Residue-level contacts at the interface:
Residue R191 in chain B is in contact with residue L6 in chain A (closest heavy-atom distance 3.7 Å).
Residue K150 in chain B is in contact with residue L35 in chain A (closest heavy-atom distance 3.2 Å).
Residue T168 in chain B contacts residue I21 in chain A (closest heavy-atom distance 3.7 Å).
Residue H376 in chain B contacts residue M92 in chain A (closest heavy-atom distance 4.0 Å).
Residue S211 in chain B contacts residue E80 in chain A (closest heavy-atom distance 4.0 Å).
Residue A157 in chain B interacts with residue A28 in chain A (closest heavy-atom distance 4.2 Å).
Residue Y209 in chain B interacts with residue K88 in chain A (closest heavy-atom distance 3.8 Å).
Residue W194 in chain B contacts residue R87 in chain A (closest heavy-atom distance 3.8 Å).
Residue L188 in chain B is in contact with residue R10 in chain A (closest heavy-atom distance 3.7 Å).
Residue L160 in chain B is in contact with residue A28 in chain A (closest heavy-atom distance 3.8 Å).
Residue S208 in chain B contacts residue Y84 in chain A (closest heavy-atom distance 3.4 Å).
Residue Q292 in chain B interacts with residue R87 in chain A (closest heavy-atom distance 3.4 Å).
Residue L303 in chain B is in contact with residue K88 in chain A (closest heavy-atom distance 4.2 Å).
Residue H193 in chain B contacts residue R87 in chain A (closest heavy-atom distance 2.7 Å).
Residue L161 in chain B is in contact with residue L25 in chain A (closest heavy-atom distance 4.0 Å).
Residue K150 in chain B contacts residue K37 in chain A (closest heavy-atom distance 3.8 Å).
Residue H376 in chain B is in contact with residue K88 in chain A (closest heavy-atom distance 3.1 Å).
Residue L160 in chain B interacts with residue V31 in chain A (closest heavy-atom distance 4.2 Å).
Residue E296 in chain B is in contact with residue Q91 in chain A (closest heavy-atom distance 3.3 Å).
Residue S211 in chain B contacts residue S82 in chain A (closest heavy-atom distance 3.2 Å).
Residue K150 in chain B interacts with residue E34 in chain A (closest heavy-atom distance 2.7 Å).
Residue D206 in chain B contacts residue Y84 in chain A (closest heavy-atom distance 2.6 Å).
Residue A164 in chain B is in contact with residue L25 in chain A (closest heavy-atom distance 4.1 Å).
Residue L153 in chain B is in contact with residue V31 in chain A (closest heavy-atom distance 3.8 Å).
Residue A164 in chain B is in contact with residue I24 in chain A (closest heavy-atom distance 3.8 Å).
Residue K150 in chain B interacts with residue S36 in chain A (closest heavy-atom distance 3.5 Å).
Residue S211 in chain B is in contact with residue Y84 in chain A (closest heavy-atom distance 4.0 Å).
Residue L377 in chain B is in contact with residue M92 in chain A (closest heavy-atom distance 4.2 Å).
Residue K195 in chain B contacts residue G81 in chain A (closest heavy-atom distance 3.5 Å).
Residue K195 in chain B contacts residue H79 in chain A (closest heavy-atom distance 4.0 Å).
Residue H373 in chain B is in contact with residue M92 in chain A (closest heavy-atom distance 3.5 Å).
Residue L167 in chain B interacts with residue I21 in chain A (closest heavy-atom distance 3.3 Å).
Residue R197 in chain B interacts with residue P78 in chain A (closest heavy-atom distance 3.7 Å).
Residue Y369 in chain B contacts residue K95 in chain A (closest heavy-atom distance 3.2 Å).
Residue A164 in chain B is in contact with residue I21 in chain A (closest heavy-atom distance 3.9 Å).
Residue L161 in chain B interacts with residue A28 in chain A (closest heavy-atom distance 3.7 Å).
Residue Y369 in chain B interacts with residue M92 in chain A (closest heavy-atom distance 3.9 Å).
Residue R380 in chain B interacts with residue D89 in chain A (closest heavy-atom distance 4.0 Å).
Residue V171 in chain B contacts residue I21 in chain A (closest heavy-atom distance 3.7 Å).
Residue W194 in chain B contacts residue Y84 in chain A (closest heavy-atom distance 3.2 Å).
Residue H193 in chain B interacts with residue Y84 in chain A (closest heavy-atom distance 4.1 Å).
Residue Y369 in chain B is in contact with residue Y99 in chain A (closest heavy-atom distance 3.6 Å).
Residue A157 in chain B contacts residue V31 in chain A (closest heavy-atom distance 3.7 Å).
Residue L153 in chain B is in contact with residue L35 in chain A (closest heavy-atom distance 3.6 Å).
Residue Q299 in chain B interacts with residue Y84 in chain A (closest heavy-atom distance 3.5 Å).
Residue R380 in chain B is in contact with residue K88 in chain A (closest heavy-atom distance 4.1 Å).
Residue L153 in chain B interacts with residue E34 in chain A (closest heavy-atom distance 3.6 Å).
Residue K384 in chain B contacts residue D89 in chain A (closest heavy-atom distance 3.7 Å).
Residue H373 in chain B contacts residue R96 in chain A (closest heavy-atom distance 3.0 Å).
Residue A157 in chain B contacts residue L35 in chain A (closest heavy-atom distance 3.7 Å).
Residue H193 in chain B is in contact with residue S83 in chain A (closest heavy-atom distance 4.1 Å).
Residue L160 in chain B is in contact with residue I24 in chain A (closest heavy-atom distance 3.8 Å).
Residue K195 in chain B contacts residue Y84 in chain A (closest heavy-atom distance 3.4 Å).
Residue L160 in chain B contacts residue N27 in chain A (closest heavy-atom distance 3.9 Å).
Residue A157 in chain B is in contact with residue I32 in chain A (closest heavy-atom distance 3.7 Å).
Residue S185 in chain B contacts residue R10 in chain A (closest heavy-atom distance 3.7 Å).
Residue Y209 in chain B contacts residue Y84 in chain A (closest heavy-atom distance 3.7 Å).
Residue A154 in chain B interacts with residue L35 in chain A (closest heavy-atom distance 3.6 Å).
Residue L196 in chain B is in contact with residue P78 in chain A (closest heavy-atom distance 4.0 Å).
Residue V171 in chain B interacts with residue I17 in chain A (closest heavy-atom distance 3.7 Å).

The following describes two proteins that form a bound complex.

Sequence of chain A:
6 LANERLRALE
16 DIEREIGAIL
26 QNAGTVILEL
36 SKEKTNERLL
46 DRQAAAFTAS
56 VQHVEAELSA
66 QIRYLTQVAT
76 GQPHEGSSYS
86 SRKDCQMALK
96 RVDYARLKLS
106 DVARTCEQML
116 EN

Sequence of chain B:
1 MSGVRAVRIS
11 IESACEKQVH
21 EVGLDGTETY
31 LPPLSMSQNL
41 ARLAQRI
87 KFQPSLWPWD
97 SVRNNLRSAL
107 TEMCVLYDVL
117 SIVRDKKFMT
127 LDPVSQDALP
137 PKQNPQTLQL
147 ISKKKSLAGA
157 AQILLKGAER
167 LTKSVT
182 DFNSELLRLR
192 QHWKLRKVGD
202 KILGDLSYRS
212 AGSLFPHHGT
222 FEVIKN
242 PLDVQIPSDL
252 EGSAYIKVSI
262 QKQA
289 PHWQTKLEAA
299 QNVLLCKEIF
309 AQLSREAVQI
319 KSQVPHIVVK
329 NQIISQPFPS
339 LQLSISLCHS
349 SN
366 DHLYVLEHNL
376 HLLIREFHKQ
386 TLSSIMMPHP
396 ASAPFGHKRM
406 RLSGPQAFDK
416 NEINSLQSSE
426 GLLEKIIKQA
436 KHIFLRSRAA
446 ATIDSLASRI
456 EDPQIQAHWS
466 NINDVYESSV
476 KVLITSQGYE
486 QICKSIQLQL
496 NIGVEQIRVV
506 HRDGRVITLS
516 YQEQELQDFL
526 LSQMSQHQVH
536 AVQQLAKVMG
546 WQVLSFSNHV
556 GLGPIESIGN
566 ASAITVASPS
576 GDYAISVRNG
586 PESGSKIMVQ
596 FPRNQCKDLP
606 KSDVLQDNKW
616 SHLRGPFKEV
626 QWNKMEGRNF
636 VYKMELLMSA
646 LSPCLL